Sequence of chain B:
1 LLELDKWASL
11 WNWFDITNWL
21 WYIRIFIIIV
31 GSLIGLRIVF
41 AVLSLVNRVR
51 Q

Interface contacts:
Residue I34 in chain A is in contact with residue L33 in chain B (closest heavy-atom distance 4.3 Å).
Residue I34 in chain A interacts with residue R37 in chain B (closest heavy-atom distance 3.1 Å).
Residue A41 in chain A contacts residue F40 in chain B (closest heavy-atom distance 4.9 Å).
Residue A41 in chain A interacts with residue S44 in chain B (closest heavy-atom distance 4.8 Å).
Residue W11 in chain A interacts with residue L1 in chain B (closest heavy-atom distance 4.3 Å).
Residue L4 in chain A interacts with residue L1 in chain B (closest heavy-atom distance 3.9 Å).
Residue R48 in chain A interacts with residue R48 in chain B (closest heavy-atom distance 2.9 Å).
Residue L45 in chain A is in contact with residue N47 in chain B (closest heavy-atom distance 4.2 Å).
Residue R24 in chain A is in contact with residue L20 in chain B (closest heavy-atom distance 3.8 Å).
Residue W7 in chain A is in contact with residue L1 in chain B (closest heavy-atom distance 4.3 Å).
Residue L4 in chain A interacts with residue E3 in chain B (closest heavy-atom distance 3.3 Å).
Residue G35 in chain A contacts residue R37 in chain B (closest heavy-atom distance 4.5 Å).
Residue R24 in chain A contacts residue W19 in chain B (closest heavy-atom distance 3.0 Å).
Residue G31 in chain A contacts residue V30 in chain B (closest heavy-atom distance 4.6 Å).
Residue W7 in chain A interacts with residue L2 in chain B (closest heavy-atom distance 3.8 Å).
Residue I34 in chain A is in contact with residue V30 in chain B (closest heavy-atom distance 5.0 Å).
Residue I38 in chain A interacts with residue F40 in chain B (closest heavy-atom distance 3.9 Å).
Residue I38 in chain A is in contact with residue R37 in chain B (closest heavy-atom distance 4.3 Å).
Residue L4 in chain A contacts residue L2 in chain B (closest heavy-atom distance 4.7 Å).
Residue I27 in chain A contacts residue I27 in chain B (closest heavy-atom distance 3.8 Å).
Residue A8 in chain A contacts residue L1 in chain B (closest heavy-atom distance 5.0 Å).
Residue R24 in chain A is in contact with residue I23 in chain B (closest heavy-atom distance 3.3 Å).
Residue I34 in chain A contacts residue I34 in chain B (closest heavy-atom distance 4.3 Å).

Sequence of chain A:
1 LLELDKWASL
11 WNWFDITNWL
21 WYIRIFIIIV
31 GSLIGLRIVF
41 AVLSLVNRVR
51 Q

These two protein chains interact to form a complex.